Sequence of the second protein:
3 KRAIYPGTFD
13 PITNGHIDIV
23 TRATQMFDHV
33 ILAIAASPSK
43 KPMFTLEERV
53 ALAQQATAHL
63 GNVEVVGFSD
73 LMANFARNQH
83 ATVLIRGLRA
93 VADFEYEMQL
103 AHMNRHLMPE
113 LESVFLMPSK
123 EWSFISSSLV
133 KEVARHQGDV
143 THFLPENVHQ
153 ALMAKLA

Sequence of the first protein:
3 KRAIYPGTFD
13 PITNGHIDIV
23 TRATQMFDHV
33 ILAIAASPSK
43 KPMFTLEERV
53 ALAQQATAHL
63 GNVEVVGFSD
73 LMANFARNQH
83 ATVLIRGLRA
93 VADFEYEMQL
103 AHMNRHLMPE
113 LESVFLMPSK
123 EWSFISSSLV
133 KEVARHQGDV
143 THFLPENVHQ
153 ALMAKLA

The following describes two proteins that form a bound complex.

Contacts between the two chains:
Residue E114 in the first protein interacts with residue M28 in the second protein (closest heavy-atom distance 3.3 Å).
Residue M28 in the first protein contacts residue F29 in the second protein (closest heavy-atom distance 4.2 Å).
Residue S121 in the first protein is in contact with residue H104 in the second protein (closest heavy-atom distance 4.2 Å).
Residue F29 in the first protein interacts with residue M28 in the second protein (closest heavy-atom distance 4.2 Å).
Residue R107 in the first protein interacts with residue M119 in the second protein (closest heavy-atom distance 2.8 Å).
Residue F96 in the first protein interacts with residue A92 in the second protein (closest heavy-atom distance 3.1 Å).
Residue M28 in the first protein interacts with residue K3 in the second protein (closest heavy-atom distance 4.1 Å).
Residue P120 in the first protein is in contact with residue R107 in the second protein (closest heavy-atom distance 3.1 Å).
Residue E114 in the first protein contacts residue Q27 in the second protein (closest heavy-atom distance 3.7 Å).
Residue H104 in the first protein contacts residue M119 in the second protein (closest heavy-atom distance 3.4 Å).
Residue R91 in the first protein interacts with residue F96 in the second protein (closest heavy-atom distance 3.2 Å).
Residue M28 in the first protein is in contact with residue V116 in the second protein (closest heavy-atom distance 3.3 Å).
Residue M119 in the first protein contacts residue A103 in the second protein (closest heavy-atom distance 3.5 Å).
Residue R107 in the first protein contacts residue P120 in the second protein (closest heavy-atom distance 2.9 Å).
Residue A92 in the first protein contacts residue M100 in the second protein (closest heavy-atom distance 3.5 Å).
Residue K122 in the first protein contacts residue H104 in the second protein (closest heavy-atom distance 3.5 Å).
Residue M28 in the first protein contacts residue V85 in the second protein (closest heavy-atom distance 4.2 Å).
Residue A103 in the first protein contacts residue M119 in the second protein (closest heavy-atom distance 3.5 Å).
Residue A92 in the first protein is in contact with residue F96 in the second protein (closest heavy-atom distance 4.3 Å).
Residue R24 in the first protein interacts with residue E114 in the second protein (closest heavy-atom distance 3.1 Å).
Residue H104 in the first protein contacts residue P120 in the second protein (closest heavy-atom distance 3.6 Å).
Residue L118 in the first protein is in contact with residue S115 in the second protein (closest heavy-atom distance 3.6 Å).
Residue M119 in the first protein is in contact with residue F117 in the second protein (closest heavy-atom distance 3.0 Å).
Residue M119 in the first protein interacts with residue M100 in the second protein (closest heavy-atom distance 3.8 Å).
Residue M100 in the first protein interacts with residue A92 in the second protein (closest heavy-atom distance 4.2 Å).
Residue F117 in the first protein contacts residue S115 in the second protein (closest heavy-atom distance 4.2 Å).
Residue V116 in the first protein interacts with residue L118 in the second protein (closest heavy-atom distance 3.8 Å).
Residue M28 in the first protein interacts with residue E114 in the second protein (closest heavy-atom distance 3.3 Å).
Residue E97 in the first protein is in contact with residue V93 in the second protein (closest heavy-atom distance 3.1 Å).
Residue L90 in the first protein is in contact with residue L90 in the second protein (closest heavy-atom distance 4.0 Å).
Residue R24 in the first protein is in contact with residue R107 in the second protein (closest heavy-atom distance 3.4 Å).
Residue V116 in the first protein contacts residue M28 in the second protein (closest heavy-atom distance 3.4 Å).
Residue K3 in the first protein contacts residue M28 in the second protein (closest heavy-atom distance 3.5 Å).
Residue M100 in the first protein interacts with residue M119 in the second protein (closest heavy-atom distance 3.8 Å).
Residue H104 in the first protein interacts with residue K122 in the second protein (closest heavy-atom distance 3.5 Å).
Residue S121 in the first protein contacts residue R107 in the second protein (closest heavy-atom distance 3.7 Å).
Residue F117 in the first protein contacts residue V116 in the second protein (closest heavy-atom distance 3.6 Å).
Residue M100 in the first protein is in contact with residue R91 in the second protein (closest heavy-atom distance 3.4 Å).
Residue E114 in the first protein contacts residue R24 in the second protein (closest heavy-atom distance 3.1 Å).
Residue M119 in the first protein contacts residue H104 in the second protein (closest heavy-atom distance 3.4 Å).
Residue S115 in the first protein interacts with residue L118 in the second protein (closest heavy-atom distance 3.7 Å).
Residue R107 in the first protein interacts with residue R24 in the second protein (closest heavy-atom distance 3.4 Å).
Residue F117 in the first protein is in contact with residue F117 in the second protein (closest heavy-atom distance 3.0 Å).
Residue Q27 in the first protein contacts residue E114 in the second protein (closest heavy-atom distance 4.2 Å).
Residue F96 in the first protein interacts with residue V93 in the second protein (closest heavy-atom distance 3.4 Å).
Residue H104 in the first protein contacts residue S121 in the second protein (closest heavy-atom distance 4.3 Å).
Residue R107 in the first protein contacts residue S121 in the second protein (closest heavy-atom distance 3.8 Å).
Residue F29 in the first protein is in contact with residue F29 in the second protein (closest heavy-atom distance 4.0 Å).
Residue F96 in the first protein contacts residue F96 in the second protein (closest heavy-atom distance 3.9 Å).
Residue V116 in the first protein is in contact with residue F117 in the second protein (closest heavy-atom distance 3.8 Å).
Residue F96 in the first protein interacts with residue L90 in the second protein (closest heavy-atom distance 3.6 Å).
Residue L90 in the first protein interacts with residue F96 in the second protein (closest heavy-atom distance 3.6 Å).
Residue M119 in the first protein interacts with residue R107 in the second protein (closest heavy-atom distance 2.7 Å).
Residue P120 in the first protein interacts with residue H104 in the second protein (closest heavy-atom distance 3.5 Å).
Residue L118 in the first protein is in contact with residue V116 in the second protein (closest heavy-atom distance 3.9 Å).
Residue K3 in the first protein is in contact with residue Q27 in the second protein (closest heavy-atom distance 2.8 Å).
Residue Q27 in the first protein interacts with residue K3 in the second protein (closest heavy-atom distance 3.3 Å).
Residue V116 in the first protein interacts with residue V116 in the second protein (closest heavy-atom distance 3.2 Å).
Residue F117 in the first protein interacts with residue M119 in the second protein (closest heavy-atom distance 3.7 Å).
Residue S115 in the first protein is in contact with residue F117 in the second protein (closest heavy-atom distance 4.2 Å).